Sequence of chain B:
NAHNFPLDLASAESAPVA

Sequence of chain A:
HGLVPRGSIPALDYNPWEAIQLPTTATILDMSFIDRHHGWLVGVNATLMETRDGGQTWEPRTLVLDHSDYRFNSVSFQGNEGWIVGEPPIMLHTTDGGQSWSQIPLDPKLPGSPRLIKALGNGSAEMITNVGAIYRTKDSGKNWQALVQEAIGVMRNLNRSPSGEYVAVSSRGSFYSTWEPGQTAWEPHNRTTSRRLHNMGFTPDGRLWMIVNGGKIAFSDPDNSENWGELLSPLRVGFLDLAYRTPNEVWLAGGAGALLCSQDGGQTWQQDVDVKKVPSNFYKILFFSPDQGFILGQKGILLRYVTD

This data describes a binding interaction between two proteins.

Residue-level contacts at the interface:
Residue A160 in chain A is in contact with residue H3 in chain B (closest heavy-atom distance 2.8 Å).
Residue E159 in chain A contacts residue F5 in chain B (closest heavy-atom distance 3.8 Å).
Residue I161 in chain A contacts residue N1 in chain B (closest heavy-atom distance 3.5 Å).
Residue Q154 in chain A is in contact with residue L7 in chain B (closest heavy-atom distance 3.6 Å).
Residue A155 in chain A contacts residue L7 in chain B (closest heavy-atom distance 2.8 Å).
Residue N152 in chain A is in contact with residue L9 in chain B (closest heavy-atom distance 3.6 Å).
Residue Q158 in chain A interacts with residue N4 in chain B (closest heavy-atom distance 3.3 Å).
Residue E159 in chain A interacts with residue N4 in chain B (closest heavy-atom distance 3.5 Å).
Residue A160 in chain A contacts residue A2 in chain B (closest heavy-atom distance 3.4 Å).
Residue G150 in chain A interacts with residue S11 in chain B (closest heavy-atom distance 3.4 Å).
Residue L74 in chain A interacts with residue V17 in chain B (closest heavy-atom distance 3.9 Å).
Residue N152 in chain A interacts with residue A10 in chain B (closest heavy-atom distance 4.0 Å).
Residue W153 in chain A interacts with residue L9 in chain B (closest heavy-atom distance 2.8 Å).
Residue I113 in chain A contacts residue S11 in chain B (closest heavy-atom distance 3.3 Å).
Residue K118 in chain A interacts with residue L9 in chain B (closest heavy-atom distance 4.0 Å).
Residue W110 in chain A contacts residue P16 in chain B (closest heavy-atom distance 3.6 Å).
Residue P114 in chain A is in contact with residue A12 in chain B (closest heavy-atom distance 3.5 Å).
Residue V140 in chain A interacts with residue F5 in chain B (closest heavy-atom distance 3.3 Å).
Residue K151 in chain A interacts with residue A10 in chain B (closest heavy-atom distance 3.5 Å).
Residue A155 in chain A is in contact with residue P6 in chain B (closest heavy-atom distance 3.5 Å).
Residue Q158 in chain A interacts with residue H3 in chain B (closest heavy-atom distance 3.8 Å).
Residue S111 in chain A is in contact with residue S14 in chain B (closest heavy-atom distance 3.9 Å).
Residue Y144 in chain A interacts with residue P6 in chain B (closest heavy-atom distance 2.7 Å).
Residue A160 in chain A is in contact with residue F5 in chain B (closest heavy-atom distance 3.6 Å).
Residue S111 in chain A is in contact with residue A15 in chain B (closest heavy-atom distance 3.3 Å).
Residue Q112 in chain A is in contact with residue A15 in chain B (closest heavy-atom distance 2.7 Å).
Residue P114 in chain A contacts residue E13 in chain B (closest heavy-atom distance 3.5 Å).
Residue A160 in chain A is in contact with residue N1 in chain B (closest heavy-atom distance 3.9 Å).
Residue P120 in chain A is in contact with residue F5 in chain B (closest heavy-atom distance 3.7 Å).
Residue W110 in chain A is in contact with residue V17 in chain B (closest heavy-atom distance 2.8 Å).
Residue K151 in chain A contacts residue S11 in chain B (closest heavy-atom distance 2.9 Å).
Residue W153 in chain A contacts residue S11 in chain B (closest heavy-atom distance 4.0 Å).
Residue P114 in chain A contacts residue S14 in chain B (closest heavy-atom distance 4.0 Å).
Residue T71 in chain A contacts residue A18 in chain B (closest heavy-atom distance 3.5 Å).
Residue Q154 in chain A interacts with residue D8 in chain B (closest heavy-atom distance 4.0 Å).
Residue D116 in chain A contacts residue L9 in chain B (closest heavy-atom distance 3.3 Å).
Residue P114 in chain A contacts residue S11 in chain B (closest heavy-atom distance 2.7 Å).
Residue Q158 in chain A contacts residue F5 in chain B (closest heavy-atom distance 3.0 Å).
Residue A142 in chain A interacts with residue F5 in chain B (closest heavy-atom distance 3.6 Å).
Residue Y144 in chain A interacts with residue F5 in chain B (closest heavy-atom distance 3.6 Å).
Residue D116 in chain A contacts residue A10 in chain B (closest heavy-atom distance 3.0 Å).
Residue L101 in chain A interacts with residue V17 in chain B (closest heavy-atom distance 4.0 Å).
Residue E159 in chain A contacts residue H3 in chain B (closest heavy-atom distance 3.2 Å).
Residue L72 in chain A interacts with residue V17 in chain B (closest heavy-atom distance 3.5 Å).
Residue Q158 in chain A is in contact with residue L7 in chain B (closest heavy-atom distance 3.8 Å).
Residue Y144 in chain A is in contact with residue L9 in chain B (closest heavy-atom distance 3.7 Å).
Residue L119 in chain A contacts residue L9 in chain B (closest heavy-atom distance 3.8 Å).
Residue V73 in chain A is in contact with residue V17 in chain B (closest heavy-atom distance 2.9 Å).
Residue G162 in chain A interacts with residue N1 in chain B (closest heavy-atom distance 2.9 Å).
Residue S109 in chain A interacts with residue A18 in chain B (closest heavy-atom distance 3.3 Å).
Residue Q112 in chain A interacts with residue S14 in chain B (closest heavy-atom distance 3.1 Å).
Residue G141 in chain A interacts with residue F5 in chain B (closest heavy-atom distance 3.8 Å).
Residue V157 in chain A contacts residue F5 in chain B (closest heavy-atom distance 3.7 Å).
Residue K118 in chain A interacts with residue D8 in chain B (closest heavy-atom distance 3.9 Å).
Residue L72 in chain A interacts with residue A18 in chain B (closest heavy-atom distance 4.0 Å).
Residue P120 in chain A interacts with residue P6 in chain B (closest heavy-atom distance 3.7 Å).
Residue K118 in chain A interacts with residue P6 in chain B (closest heavy-atom distance 3.4 Å).
Residue Q112 in chain A contacts residue V17 in chain B (closest heavy-atom distance 3.8 Å).
Residue W110 in chain A contacts residue A18 in chain B (closest heavy-atom distance 2.9 Å).
Residue W153 in chain A interacts with residue D8 in chain B (closest heavy-atom distance 3.4 Å).